Sequence of protein 1:
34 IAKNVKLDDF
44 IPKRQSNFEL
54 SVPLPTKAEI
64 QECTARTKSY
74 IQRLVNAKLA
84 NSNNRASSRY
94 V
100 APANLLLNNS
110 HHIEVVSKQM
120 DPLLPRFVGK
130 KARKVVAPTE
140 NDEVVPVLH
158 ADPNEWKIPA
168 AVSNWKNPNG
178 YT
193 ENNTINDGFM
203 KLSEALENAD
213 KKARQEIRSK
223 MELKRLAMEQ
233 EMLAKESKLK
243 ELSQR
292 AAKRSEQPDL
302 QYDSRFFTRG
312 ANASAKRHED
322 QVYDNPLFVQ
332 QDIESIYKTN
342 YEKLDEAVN

These two protein chains interact to form a complex.

Interface contacts:
Residue E1445 in protein 2 interacts with residue F329 in protein 1 (closest heavy-atom distance 3.4 Å).
Residue N1414 in protein 2 interacts with residue D325 in protein 1 (closest heavy-atom distance 3.0 Å).
Residue H68 in protein 2 contacts residue D120 in protein 1 (closest heavy-atom distance 3.0 Å).
Residue R1373 in protein 2 is in contact with residue F308 in protein 1 (closest heavy-atom distance 3.2 Å).
Residue R665 in protein 2 contacts residue K173 in protein 1 (closest heavy-atom distance 3.2 Å).
Residue N744 in protein 2 interacts with residue N198 in protein 1 (closest heavy-atom distance 3.0 Å).
Residue W1358 in protein 2 interacts with residue R310 in protein 1 (closest heavy-atom distance 3.4 Å).
Residue S1404 in protein 2 is in contact with residue N313 in protein 1 (closest heavy-atom distance 3.2 Å).
Residue E609 in protein 2 contacts residue A131 in protein 1 (closest heavy-atom distance 3.2 Å).
Residue F431 in protein 2 contacts residue L122 in protein 1 (closest heavy-atom distance 3.3 Å).
Residue S1946 in protein 2 interacts with residue D346 in protein 1 (closest heavy-atom distance 3.2 Å).
Residue E1445 in protein 2 is in contact with residue Q331 in protein 1 (closest heavy-atom distance 2.6 Å).
Residue E662 in protein 2 is in contact with residue S170 in protein 1 (closest heavy-atom distance 3.0 Å).
Residue R1417 in protein 2 contacts residue Y324 in protein 1 (closest heavy-atom distance 3.0 Å).
Residue S1404 in protein 2 contacts residue A316 in protein 1 (closest heavy-atom distance 3.4 Å).
Residue T1367 in protein 2 interacts with residue N313 in protein 1 (closest heavy-atom distance 3.4 Å).
Residue R1348 in protein 2 contacts residue D304 in protein 1 (closest heavy-atom distance 2.3 Å).
Residue K429 in protein 2 interacts with residue Q118 in protein 1 (closest heavy-atom distance 3.2 Å).
Residue Q1370 in protein 2 is in contact with residue N313 in protein 1 (closest heavy-atom distance 2.9 Å).
Residue G677 in protein 2 is in contact with residue P166 in protein 1 (closest heavy-atom distance 2.9 Å).
Residue H68 in protein 2 interacts with residue L122 in protein 1 (closest heavy-atom distance 2.9 Å).
Residue N1396 in protein 2 is in contact with residue E320 in protein 1 (closest heavy-atom distance 3.4 Å).
Residue Q742 in protein 2 contacts residue N198 in protein 1 (closest heavy-atom distance 3.0 Å).
Residue A1350 in protein 2 interacts with residue R306 in protein 1 (closest heavy-atom distance 2.8 Å).
Residue K743 in protein 2 interacts with residue N198 in protein 1 (closest heavy-atom distance 2.4 Å).
Residue N1412 in protein 2 interacts with residue D325 in protein 1 (closest heavy-atom distance 3.2 Å).
Residue R1348 in protein 2 contacts residue Q302 in protein 1 (closest heavy-atom distance 3.1 Å).
Residue R1939 in protein 2 contacts residue V349 in protein 1 (closest heavy-atom distance 3.0 Å).
Residue K1409 in protein 2 interacts with residue R318 in protein 1 (closest heavy-atom distance 3.0 Å).
Residue E1920 in protein 2 interacts with residue V330 in protein 1 (closest heavy-atom distance 3.4 Å).
Residue M644 in protein 2 interacts with residue I165 in protein 1 (closest heavy-atom distance 3.4 Å).
Residue Q1950 in protein 2 interacts with residue Y342 in protein 1 (closest heavy-atom distance 3.0 Å).
Residue H659 in protein 2 is in contact with residue A168 in protein 1 (closest heavy-atom distance 3.2 Å).
Residue P746 in protein 2 contacts residue F201 in protein 1 (closest heavy-atom distance 3.2 Å).
Residue L1349 in protein 2 interacts with residue D304 in protein 1 (closest heavy-atom distance 3.0 Å).
Residue T938 in protein 2 interacts with residue L204 in protein 1 (closest heavy-atom distance 3.3 Å).
Residue E597 in protein 2 is in contact with residue R88 in protein 1 (closest heavy-atom distance 3.1 Å).
Residue D968 in protein 2 contacts residue W172 in protein 1 (closest heavy-atom distance 3.2 Å).
Residue F1351 in protein 2 contacts residue F307 in protein 1 (closest heavy-atom distance 3.3 Å).
Residue N1944 in protein 2 contacts residue D346 in protein 1 (closest heavy-atom distance 2.4 Å).
Residue E662 in protein 2 is in contact with residue W172 in protein 1 (closest heavy-atom distance 2.9 Å).
Residue N613 in protein 2 contacts residue K133 in protein 1 (closest heavy-atom distance 3.4 Å).
Residue R1417 in protein 2 contacts residue N326 in protein 1 (closest heavy-atom distance 2.7 Å).
Residue L1447 in protein 2 is in contact with residue Q332 in protein 1 (closest heavy-atom distance 3.1 Å).
Residue T1211 in protein 2 contacts residue D321 in protein 1 (closest heavy-atom distance 3.1 Å).
Residue F757 in protein 2 is in contact with residue D212 in protein 1 (closest heavy-atom distance 3.4 Å).
Residue F1351 in protein 2 is in contact with residue R306 in protein 1 (closest heavy-atom distance 3.4 Å).
Residue Y1335 in protein 2 interacts with residue Y303 in protein 1 (closest heavy-atom distance 2.7 Å).
Residue P681 in protein 2 is in contact with residue W163 in protein 1 (closest heavy-atom distance 3.3 Å).
Residue T605 in protein 2 interacts with residue N86 in protein 1 (closest heavy-atom distance 3.4 Å).
Residue K1409 in protein 2 is in contact with residue V323 in protein 1 (closest heavy-atom distance 3.4 Å).
Residue I1945 in protein 2 is in contact with residue D346 in protein 1 (closest heavy-atom distance 3.2 Å).
Residue R1939 in protein 2 is in contact with residue A348 in protein 1 (closest heavy-atom distance 2.7 Å).
Residue R1395 in protein 2 contacts residue E320 in protein 1 (closest heavy-atom distance 2.6 Å).
Residue A1350 in protein 2 contacts residue D304 in protein 1 (closest heavy-atom distance 2.8 Å).
Residue R665 in protein 2 contacts residue S170 in protein 1 (closest heavy-atom distance 3.3 Å).
Residue R1347 in protein 2 is in contact with residue L301 in protein 1 (closest heavy-atom distance 3.4 Å).
Residue Y430 in protein 2 contacts residue D120 in protein 1 (closest heavy-atom distance 3.4 Å).
Residue G745 in protein 2 interacts with residue N198 in protein 1 (closest heavy-atom distance 3.1 Å).
Residue E765 in protein 2 contacts residue I219 in protein 1 (closest heavy-atom distance 3.1 Å).

Sequence of protein 2:
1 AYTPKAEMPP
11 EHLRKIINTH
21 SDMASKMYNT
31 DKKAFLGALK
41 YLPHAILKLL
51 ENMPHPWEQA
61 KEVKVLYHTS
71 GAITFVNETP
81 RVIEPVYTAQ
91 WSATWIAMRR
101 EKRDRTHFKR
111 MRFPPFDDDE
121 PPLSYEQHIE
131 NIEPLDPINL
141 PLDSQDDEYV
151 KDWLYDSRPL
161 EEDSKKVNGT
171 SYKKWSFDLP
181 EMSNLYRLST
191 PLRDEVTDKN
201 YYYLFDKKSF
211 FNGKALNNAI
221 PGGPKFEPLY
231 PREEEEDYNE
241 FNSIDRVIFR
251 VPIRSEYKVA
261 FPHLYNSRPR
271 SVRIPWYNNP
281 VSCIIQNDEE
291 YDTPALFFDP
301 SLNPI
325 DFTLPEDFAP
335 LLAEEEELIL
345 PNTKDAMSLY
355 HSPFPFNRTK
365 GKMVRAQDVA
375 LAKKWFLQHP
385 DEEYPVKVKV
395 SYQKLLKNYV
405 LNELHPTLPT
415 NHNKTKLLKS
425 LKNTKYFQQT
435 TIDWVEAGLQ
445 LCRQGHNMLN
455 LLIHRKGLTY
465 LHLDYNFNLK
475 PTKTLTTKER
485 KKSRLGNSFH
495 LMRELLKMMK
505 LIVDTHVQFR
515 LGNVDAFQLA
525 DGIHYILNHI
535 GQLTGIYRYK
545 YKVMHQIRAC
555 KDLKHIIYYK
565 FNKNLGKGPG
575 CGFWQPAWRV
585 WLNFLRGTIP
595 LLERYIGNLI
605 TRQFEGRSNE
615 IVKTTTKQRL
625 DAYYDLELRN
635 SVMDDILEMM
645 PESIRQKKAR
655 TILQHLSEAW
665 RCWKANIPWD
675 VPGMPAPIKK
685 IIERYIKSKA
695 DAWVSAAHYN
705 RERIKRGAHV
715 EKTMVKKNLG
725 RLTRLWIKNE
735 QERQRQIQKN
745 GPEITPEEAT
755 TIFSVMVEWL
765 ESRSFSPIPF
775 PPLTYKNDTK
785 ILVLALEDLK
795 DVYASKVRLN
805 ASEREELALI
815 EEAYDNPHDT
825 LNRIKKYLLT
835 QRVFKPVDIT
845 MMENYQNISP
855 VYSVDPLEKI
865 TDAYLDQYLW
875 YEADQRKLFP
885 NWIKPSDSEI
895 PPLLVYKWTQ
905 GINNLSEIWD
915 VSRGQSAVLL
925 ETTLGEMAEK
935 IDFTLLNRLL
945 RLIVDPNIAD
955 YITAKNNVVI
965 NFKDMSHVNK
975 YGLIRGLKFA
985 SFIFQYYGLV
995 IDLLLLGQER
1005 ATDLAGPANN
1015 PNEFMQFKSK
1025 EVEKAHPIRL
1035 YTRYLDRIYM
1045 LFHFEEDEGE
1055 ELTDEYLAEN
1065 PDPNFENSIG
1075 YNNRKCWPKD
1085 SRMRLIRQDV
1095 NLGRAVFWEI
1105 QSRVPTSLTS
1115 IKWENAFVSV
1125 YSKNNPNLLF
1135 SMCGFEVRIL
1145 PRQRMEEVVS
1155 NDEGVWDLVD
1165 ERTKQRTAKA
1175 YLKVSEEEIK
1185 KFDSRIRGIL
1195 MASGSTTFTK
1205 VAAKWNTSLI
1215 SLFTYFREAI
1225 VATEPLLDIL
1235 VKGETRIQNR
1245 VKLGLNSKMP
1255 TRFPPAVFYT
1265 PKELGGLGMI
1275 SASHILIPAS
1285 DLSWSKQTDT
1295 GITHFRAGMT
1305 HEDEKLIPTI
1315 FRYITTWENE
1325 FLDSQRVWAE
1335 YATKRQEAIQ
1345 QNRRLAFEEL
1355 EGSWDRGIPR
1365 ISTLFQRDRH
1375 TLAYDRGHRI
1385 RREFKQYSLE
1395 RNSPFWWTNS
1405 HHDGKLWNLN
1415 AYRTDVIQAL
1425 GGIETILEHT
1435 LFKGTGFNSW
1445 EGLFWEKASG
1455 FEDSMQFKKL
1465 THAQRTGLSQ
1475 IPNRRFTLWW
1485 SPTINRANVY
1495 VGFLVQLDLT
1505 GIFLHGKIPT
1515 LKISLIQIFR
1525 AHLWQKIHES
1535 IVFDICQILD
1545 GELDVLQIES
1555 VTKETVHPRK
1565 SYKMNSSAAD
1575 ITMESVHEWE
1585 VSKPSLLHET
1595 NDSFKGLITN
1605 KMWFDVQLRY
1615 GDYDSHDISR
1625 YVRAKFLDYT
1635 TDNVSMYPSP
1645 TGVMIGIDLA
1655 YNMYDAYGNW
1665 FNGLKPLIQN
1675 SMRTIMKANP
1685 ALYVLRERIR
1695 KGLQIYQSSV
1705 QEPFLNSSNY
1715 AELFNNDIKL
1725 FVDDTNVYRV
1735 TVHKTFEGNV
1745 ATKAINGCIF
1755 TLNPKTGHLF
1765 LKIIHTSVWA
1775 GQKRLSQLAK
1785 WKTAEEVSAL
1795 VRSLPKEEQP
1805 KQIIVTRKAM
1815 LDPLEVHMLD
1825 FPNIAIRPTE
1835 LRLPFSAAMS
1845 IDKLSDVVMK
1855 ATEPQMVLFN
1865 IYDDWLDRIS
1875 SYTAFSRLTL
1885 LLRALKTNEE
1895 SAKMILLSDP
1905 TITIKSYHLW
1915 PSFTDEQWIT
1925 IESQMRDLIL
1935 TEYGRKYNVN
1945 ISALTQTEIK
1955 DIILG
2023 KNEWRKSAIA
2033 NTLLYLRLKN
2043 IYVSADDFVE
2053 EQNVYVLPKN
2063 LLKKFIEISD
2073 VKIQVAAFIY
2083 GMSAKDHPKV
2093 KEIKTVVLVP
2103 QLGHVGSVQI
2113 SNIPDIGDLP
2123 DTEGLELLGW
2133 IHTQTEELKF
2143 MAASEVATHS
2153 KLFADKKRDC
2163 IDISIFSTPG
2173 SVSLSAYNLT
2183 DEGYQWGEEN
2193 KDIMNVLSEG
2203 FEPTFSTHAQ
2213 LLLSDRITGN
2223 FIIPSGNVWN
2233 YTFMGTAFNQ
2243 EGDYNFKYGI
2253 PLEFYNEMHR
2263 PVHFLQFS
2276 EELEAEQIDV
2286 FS